Residue-level contacts at the interface:
Residue Y102 in protein 1 contacts residue P7 in protein 2 (closest heavy-atom distance 3.5 Å).
Residue P201 in protein 1 interacts with residue Y12 in protein 2 (closest heavy-atom distance 3.6 Å).
Residue Y197 in protein 1 is in contact with residue T5 in protein 2 (closest heavy-atom distance 2.5 Å).
Residue Y197 in protein 1 is in contact with residue C8 in protein 2 (closest heavy-atom distance 4.2 Å).
Residue C199 in protein 1 contacts residue C2 in protein 2 (closest heavy-atom distance 3.6 Å).
Residue Y158 in protein 1 interacts with residue P7 in protein 2 (closest heavy-atom distance 3.5 Å).
Residue C200 in protein 1 contacts residue C8 in protein 2 (closest heavy-atom distance 3.8 Å).
Residue E202 in protein 1 interacts with residue L11 in protein 2 (closest heavy-atom distance 3.9 Å).
Residue Y204 in protein 1 is in contact with residue Y12 in protein 2 (closest heavy-atom distance 3.9 Å).
Residue W156 in protein 1 interacts with residue P7 in protein 2 (closest heavy-atom distance 3.1 Å).
Residue Y197 in protein 1 contacts residue S4 in protein 2 (closest heavy-atom distance 4.7 Å).
Residue Y197 in protein 1 interacts with residue G1 in protein 2 (closest heavy-atom distance 3.1 Å).
Residue S155 in protein 1 interacts with residue P6 in protein 2 (closest heavy-atom distance 4.8 Å).
Residue Y204 in protein 1 is in contact with residue L11 in protein 2 (closest heavy-atom distance 4.0 Å).
Residue C200 in protein 1 contacts residue C2 in protein 2 (closest heavy-atom distance 4.0 Å).
Residue Y204 in protein 1 interacts with residue T5 in protein 2 (closest heavy-atom distance 4.1 Å).
Residue C200 in protein 1 is in contact with residue Y12 in protein 2 (closest heavy-atom distance 3.3 Å).
Residue Y102 in protein 1 is in contact with residue P6 in protein 2 (closest heavy-atom distance 4.1 Å).
Residue Y102 in protein 1 contacts residue T5 in protein 2 (closest heavy-atom distance 4.6 Å).
Residue S159 in protein 1 interacts with residue P7 in protein 2 (closest heavy-atom distance 4.2 Å).
Residue V157 in protein 1 interacts with residue P7 in protein 2 (closest heavy-atom distance 3.6 Å).
Residue Y204 in protein 1 interacts with residue C8 in protein 2 (closest heavy-atom distance 3.4 Å).
Residue W156 in protein 1 is in contact with residue P6 in protein 2 (closest heavy-atom distance 3.3 Å).
Residue Y197 in protein 1 contacts residue C2 in protein 2 (closest heavy-atom distance 3.8 Å).
Residue V157 in protein 1 contacts residue V10 in protein 2 (closest heavy-atom distance 4.5 Å).
Residue S155 in protein 1 interacts with residue P7 in protein 2 (closest heavy-atom distance 3.3 Å).
Residue Y204 in protein 1 is in contact with residue P7 in protein 2 (closest heavy-atom distance 3.7 Å).
Residue C199 in protein 1 is in contact with residue C8 in protein 2 (closest heavy-atom distance 4.3 Å).
Residue E202 in protein 1 contacts residue Y12 in protein 2 (closest heavy-atom distance 2.6 Å).

Sequence of protein 1:
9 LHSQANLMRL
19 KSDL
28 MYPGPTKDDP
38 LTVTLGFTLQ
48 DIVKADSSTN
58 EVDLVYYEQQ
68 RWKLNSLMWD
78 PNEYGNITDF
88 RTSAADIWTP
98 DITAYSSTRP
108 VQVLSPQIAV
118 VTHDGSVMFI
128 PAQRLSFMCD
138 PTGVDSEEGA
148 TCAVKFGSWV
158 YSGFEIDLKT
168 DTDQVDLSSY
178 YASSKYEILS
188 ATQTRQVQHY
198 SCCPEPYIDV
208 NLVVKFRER

This data describes a binding interaction between two proteins.

Sequence of protein 2:
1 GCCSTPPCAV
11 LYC